Sequence of protein 2:
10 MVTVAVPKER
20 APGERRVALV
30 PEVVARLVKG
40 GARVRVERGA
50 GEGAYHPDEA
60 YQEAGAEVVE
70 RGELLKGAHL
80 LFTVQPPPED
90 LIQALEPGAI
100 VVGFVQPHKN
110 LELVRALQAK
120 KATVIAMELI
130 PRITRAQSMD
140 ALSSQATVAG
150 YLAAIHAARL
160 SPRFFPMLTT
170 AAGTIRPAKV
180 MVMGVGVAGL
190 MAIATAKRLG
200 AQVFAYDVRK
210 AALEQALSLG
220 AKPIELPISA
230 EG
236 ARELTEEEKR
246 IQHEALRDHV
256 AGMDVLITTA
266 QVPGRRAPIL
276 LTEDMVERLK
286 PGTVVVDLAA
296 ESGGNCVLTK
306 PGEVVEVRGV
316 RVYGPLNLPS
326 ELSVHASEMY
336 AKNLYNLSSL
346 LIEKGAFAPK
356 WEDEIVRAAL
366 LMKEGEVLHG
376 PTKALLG

Sequence of protein 1:
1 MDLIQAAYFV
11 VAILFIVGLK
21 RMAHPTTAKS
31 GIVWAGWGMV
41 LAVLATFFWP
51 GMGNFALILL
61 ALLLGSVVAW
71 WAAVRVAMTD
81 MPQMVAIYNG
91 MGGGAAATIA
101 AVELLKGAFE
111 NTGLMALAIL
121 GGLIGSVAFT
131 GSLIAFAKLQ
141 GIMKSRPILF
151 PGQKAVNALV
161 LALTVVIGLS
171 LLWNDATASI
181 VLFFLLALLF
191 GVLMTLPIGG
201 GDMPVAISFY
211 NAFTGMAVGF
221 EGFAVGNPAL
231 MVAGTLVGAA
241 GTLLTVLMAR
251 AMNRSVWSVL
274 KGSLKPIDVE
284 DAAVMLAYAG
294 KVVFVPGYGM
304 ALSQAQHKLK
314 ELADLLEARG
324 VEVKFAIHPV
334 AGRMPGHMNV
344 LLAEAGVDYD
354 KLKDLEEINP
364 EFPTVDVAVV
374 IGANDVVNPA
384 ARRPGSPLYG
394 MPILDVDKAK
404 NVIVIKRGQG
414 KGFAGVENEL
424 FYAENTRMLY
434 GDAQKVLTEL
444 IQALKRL

Interface contacts:
Residue S276 in protein 1 interacts with residue T133 in protein 2 (closest heavy-atom distance 3.7 Å).
Residue K278 in protein 1 contacts residue T133 in protein 2 (closest heavy-atom distance 4.1 Å).
Residue D284 in protein 1 contacts residue K337 in protein 2 (closest heavy-atom distance 4.3 Å).
Residue D284 in protein 1 interacts with residue R35 in protein 2 (closest heavy-atom distance 4.4 Å).
Residue S276 in protein 1 contacts residue R134 in protein 2 (closest heavy-atom distance 5.0 Å).
Residue G275 in protein 1 is in contact with residue T133 in protein 2 (closest heavy-atom distance 4.8 Å).

This data describes a binding interaction between two proteins.